These two protein chains interact to form a complex.

Sequence of protein 2:
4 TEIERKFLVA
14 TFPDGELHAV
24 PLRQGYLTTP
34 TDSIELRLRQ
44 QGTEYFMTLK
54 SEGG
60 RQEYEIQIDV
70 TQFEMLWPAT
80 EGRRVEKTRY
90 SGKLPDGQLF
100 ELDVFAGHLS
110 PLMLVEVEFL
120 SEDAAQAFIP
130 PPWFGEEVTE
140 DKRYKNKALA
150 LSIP

Sequence of protein 1:
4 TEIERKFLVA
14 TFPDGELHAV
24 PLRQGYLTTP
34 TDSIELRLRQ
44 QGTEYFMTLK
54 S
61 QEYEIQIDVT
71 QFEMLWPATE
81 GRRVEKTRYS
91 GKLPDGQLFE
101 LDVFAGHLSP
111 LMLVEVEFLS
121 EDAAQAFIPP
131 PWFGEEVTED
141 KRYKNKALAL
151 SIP

Interface contacts:
Residue A78 in protein 2 interacts with residue L52 in protein 1 (closest heavy-atom distance 4.2 Å).
Residue L52 in protein 2 is in contact with residue L75 in protein 1 (closest heavy-atom distance 4.7 Å).
Residue Q71 in protein 2 interacts with residue I65 in protein 1 (closest heavy-atom distance 4.0 Å).
Residue L75 in protein 2 is in contact with residue Y63 in protein 1 (closest heavy-atom distance 3.9 Å).
Residue Y63 in protein 2 contacts residue L75 in protein 1 (closest heavy-atom distance 4.0 Å).
Residue Y63 in protein 2 interacts with residue M74 in protein 1 (closest heavy-atom distance 3.4 Å).
Residue I65 in protein 2 interacts with residue M74 in protein 1 (closest heavy-atom distance 3.9 Å).
Residue L30 in protein 2 contacts residue L52 in protein 1 (closest heavy-atom distance 3.8 Å).
Residue T31 in protein 2 interacts with residue I37 in protein 1 (closest heavy-atom distance 4.0 Å).
Residue L39 in protein 2 interacts with residue I37 in protein 1 (closest heavy-atom distance 4.8 Å).
Residue M74 in protein 2 is in contact with residue Y63 in protein 1 (closest heavy-atom distance 3.4 Å).
Residue M50 in protein 2 interacts with residue I65 in protein 1 (closest heavy-atom distance 4.9 Å).
Residue I37 in protein 2 interacts with residue D35 in protein 1 (closest heavy-atom distance 4.5 Å).
Residue Y63 in protein 2 interacts with residue P77 in protein 1 (closest heavy-atom distance 3.7 Å).
Residue P77 in protein 2 interacts with residue Y63 in protein 1 (closest heavy-atom distance 3.8 Å).
Residue S36 in protein 2 is in contact with residue T32 in protein 1 (closest heavy-atom distance 3.5 Å).
Residue I37 in protein 2 interacts with residue L39 in protein 1 (closest heavy-atom distance 4.8 Å).
Residue L52 in protein 2 interacts with residue L30 in protein 1 (closest heavy-atom distance 3.8 Å).
Residue L39 in protein 2 interacts with residue L39 in protein 1 (closest heavy-atom distance 3.0 Å).
Residue M50 in protein 2 interacts with residue L75 in protein 1 (closest heavy-atom distance 4.7 Å).
Residue I65 in protein 2 is in contact with residue Q71 in protein 1 (closest heavy-atom distance 4.0 Å).
Residue E64 in protein 2 is in contact with residue M74 in protein 1 (closest heavy-atom distance 4.6 Å).
Residue T31 in protein 2 is in contact with residue S36 in protein 1 (closest heavy-atom distance 4.3 Å).
Residue A78 in protein 2 interacts with residue Y63 in protein 1 (closest heavy-atom distance 3.6 Å).
Residue S36 in protein 2 contacts residue D35 in protein 1 (closest heavy-atom distance 2.7 Å).
Residue D68 in protein 2 contacts residue Q71 in protein 1 (closest heavy-atom distance 4.8 Å).
Residue D35 in protein 2 is in contact with residue T34 in protein 1 (closest heavy-atom distance 4.8 Å).
Residue S36 in protein 2 is in contact with residue T31 in protein 1 (closest heavy-atom distance 4.3 Å).
Residue Q66 in protein 2 is in contact with residue Q71 in protein 1 (closest heavy-atom distance 2.8 Å).
Residue L75 in protein 2 is in contact with residue I65 in protein 1 (closest heavy-atom distance 4.0 Å).
Residue Q71 in protein 2 is in contact with residue Q66 in protein 1 (closest heavy-atom distance 2.8 Å).
Residue Q71 in protein 2 contacts residue D68 in protein 1 (closest heavy-atom distance 4.8 Å).
Residue S36 in protein 2 is in contact with residue L30 in protein 1 (closest heavy-atom distance 4.5 Å).
Residue L75 in protein 2 contacts residue M50 in protein 1 (closest heavy-atom distance 3.6 Å).
Residue Q71 in protein 2 contacts residue Q71 in protein 1 (closest heavy-atom distance 3.2 Å).
Residue I37 in protein 2 interacts with residue L30 in protein 1 (closest heavy-atom distance 3.7 Å).
Residue I67 in protein 2 contacts residue Q71 in protein 1 (closest heavy-atom distance 3.7 Å).
Residue D35 in protein 2 is in contact with residue D35 in protein 1 (closest heavy-atom distance 3.5 Å).
Residue D35 in protein 2 is in contact with residue S36 in protein 1 (closest heavy-atom distance 2.7 Å).
Residue Y63 in protein 2 is in contact with residue A78 in protein 1 (closest heavy-atom distance 3.6 Å).
Residue M50 in protein 2 interacts with residue M50 in protein 1 (closest heavy-atom distance 3.6 Å).
Residue I37 in protein 2 contacts residue T31 in protein 1 (closest heavy-atom distance 3.9 Å).
Residue P77 in protein 2 interacts with residue Q61 in protein 1 (closest heavy-atom distance 4.8 Å).
Residue L52 in protein 2 is in contact with residue A78 in protein 1 (closest heavy-atom distance 4.1 Å).
Residue L30 in protein 2 is in contact with residue S36 in protein 1 (closest heavy-atom distance 4.4 Å).
Residue T32 in protein 2 is in contact with residue S36 in protein 1 (closest heavy-atom distance 3.9 Å).
Residue I65 in protein 2 contacts residue L75 in protein 1 (closest heavy-atom distance 4.0 Å).
Residue T34 in protein 2 is in contact with residue D35 in protein 1 (closest heavy-atom distance 4.8 Å).
Residue M74 in protein 2 is in contact with residue I65 in protein 1 (closest heavy-atom distance 3.9 Å).
Residue M74 in protein 2 interacts with residue E64 in protein 1 (closest heavy-atom distance 4.6 Å).
Residue D35 in protein 2 contacts residue I37 in protein 1 (closest heavy-atom distance 4.4 Å).
Residue Q71 in protein 2 contacts residue I67 in protein 1 (closest heavy-atom distance 3.7 Å).
Residue L75 in protein 2 interacts with residue L52 in protein 1 (closest heavy-atom distance 4.8 Å).
Residue L30 in protein 2 is in contact with residue I37 in protein 1 (closest heavy-atom distance 3.8 Å).